These two protein chains interact to form a complex.

Sequence of chain A:
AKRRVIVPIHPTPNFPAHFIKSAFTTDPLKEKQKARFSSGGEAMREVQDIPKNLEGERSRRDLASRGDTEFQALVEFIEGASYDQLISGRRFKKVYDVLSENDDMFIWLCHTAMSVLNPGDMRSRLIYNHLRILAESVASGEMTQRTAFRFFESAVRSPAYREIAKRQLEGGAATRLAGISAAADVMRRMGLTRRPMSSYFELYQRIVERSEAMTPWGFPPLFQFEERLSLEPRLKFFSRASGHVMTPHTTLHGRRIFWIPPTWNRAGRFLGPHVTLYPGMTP

Interface contacts:
Residue P59 in chain B contacts residue R278 in chain A (closest heavy-atom distance 3.3 Å).
Residue P29 in chain B contacts residue F51 in chain A (closest heavy-atom distance 3.6 Å).
Residue P47 in chain B is in contact with residue W282 in chain A (closest heavy-atom distance 3.6 Å).
Residue D72 in chain B contacts residue H297 in chain A (closest heavy-atom distance 3.0 Å).
Residue K23 in chain B contacts residue H32 in chain A (closest heavy-atom distance 3.4 Å).
Residue D49 in chain B contacts residue R104 in chain A (closest heavy-atom distance 3.0 Å).
Residue F24 in chain B contacts residue H32 in chain A (closest heavy-atom distance 3.6 Å).
Residue F44 in chain B contacts residue I283 in chain A (closest heavy-atom distance 3.2 Å).
Residue R62 in chain B contacts residue L100 in chain A (closest heavy-atom distance 3.5 Å).
Residue P27 in chain B contacts residue S53 in chain A (closest heavy-atom distance 2.8 Å).
Residue V30 in chain B is in contact with residue E60 in chain A (closest heavy-atom distance 3.5 Å).
Residue S388 in chain B contacts residue R292 in chain A (closest heavy-atom distance 3.6 Å).
Residue G26 in chain B contacts residue S53 in chain A (closest heavy-atom distance 3.1 Å).
Residue R57 in chain B contacts residue R278 in chain A (closest heavy-atom distance 3.1 Å).
Residue D50 in chain B is in contact with residue I280 in chain A (closest heavy-atom distance 2.7 Å).
Residue V30 in chain B interacts with residue V61 in chain A (closest heavy-atom distance 3.2 Å).
Residue R62 in chain B is in contact with residue H297 in chain A (closest heavy-atom distance 3.6 Å).
Residue P63 in chain B is in contact with residue D98 in chain A (closest heavy-atom distance 3.6 Å).
Residue F24 in chain B contacts residue S36 in chain A (closest heavy-atom distance 3.5 Å).
Residue V30 in chain B contacts residue K107 in chain A (closest heavy-atom distance 3.1 Å).
Residue D49 in chain B interacts with residue I280 in chain A (closest heavy-atom distance 3.6 Å).
Residue F44 in chain B interacts with residue W282 in chain A (closest heavy-atom distance 2.9 Å).
Residue A28 in chain B contacts residue V61 in chain A (closest heavy-atom distance 3.5 Å).
Residue R16 in chain B is in contact with residue P27 in chain A (closest heavy-atom distance 3.5 Å).
Residue M387 in chain B is in contact with residue R292 in chain A (closest heavy-atom distance 3.1 Å).
Residue C77 in chain B is in contact with residue P285 in chain A (closest heavy-atom distance 3.1 Å).
Residue G26 in chain B interacts with residue S52 in chain A (closest heavy-atom distance 3.5 Å).
Residue P33 in chain B interacts with residue W282 in chain A (closest heavy-atom distance 3.5 Å).
Residue M21 in chain B contacts residue F33 in chain A (closest heavy-atom distance 3.5 Å).
Residue A28 in chain B contacts residue F51 in chain A (closest heavy-atom distance 3.7 Å).
Residue Y75 in chain B is in contact with residue W287 in chain A (closest heavy-atom distance 3.0 Å).
Residue I45 in chain B interacts with residue R279 in chain A (closest heavy-atom distance 3.6 Å).
Residue F52 in chain B interacts with residue G103 in chain A (closest heavy-atom distance 3.4 Å).
Residue Y15 in chain B interacts with residue N28 in chain A (closest heavy-atom distance 2.5 Å).
Residue F52 in chain B interacts with residue F106 in chain A (closest heavy-atom distance 3.6 Å).
Residue E43 in chain B is in contact with residue R289 in chain A (closest heavy-atom distance 2.7 Å).
Residue F44 in chain B interacts with residue R289 in chain A (closest heavy-atom distance 3.3 Å).
Residue Y87 in chain B contacts residue Y97 in chain A (closest heavy-atom distance 3.1 Å).
Residue P27 in chain B interacts with residue S52 in chain A (closest heavy-atom distance 3.4 Å).
Residue P89 in chain B contacts residue Y97 in chain A (closest heavy-atom distance 3.5 Å).
Residue D50 in chain B contacts residue R279 in chain A (closest heavy-atom distance 3.1 Å).
Residue Y75 in chain B contacts residue T286 in chain A (closest heavy-atom distance 3.3 Å).
Residue I48 in chain B contacts residue R104 in chain A (closest heavy-atom distance 3.2 Å).
Residue C77 in chain B is in contact with residue G295 in chain A (closest heavy-atom distance 3.6 Å).
Residue F44 in chain B contacts residue F281 in chain A (closest heavy-atom distance 3.5 Å).
Residue V61 in chain B is in contact with residue R278 in chain A (closest heavy-atom distance 3.6 Å).
Residue D49 in chain B contacts residue G103 in chain A (closest heavy-atom distance 3.4 Å).
Residue T389 in chain B interacts with residue R292 in chain A (closest heavy-atom distance 3.0 Å).
Residue D46 in chain B is in contact with residue R104 in chain A (closest heavy-atom distance 3.3 Å).
Residue P29 in chain B contacts residue V61 in chain A (closest heavy-atom distance 3.5 Å).
Residue P33 in chain B contacts residue F51 in chain A (closest heavy-atom distance 3.3 Å).
Residue I45 in chain B interacts with residue T274 in chain A (closest heavy-atom distance 3.4 Å).
Residue D46 in chain B contacts residue I280 in chain A (closest heavy-atom distance 3.4 Å).
Residue F24 in chain B is in contact with residue S52 in chain A (closest heavy-atom distance 3.6 Å).
Residue P27 in chain B interacts with residue V61 in chain A (closest heavy-atom distance 3.6 Å).
Residue D49 in chain B interacts with residue S102 in chain A (closest heavy-atom distance 3.6 Å).
Residue M17 in chain B interacts with residue P27 in chain A (closest heavy-atom distance 3.0 Å).
Residue S35 in chain B interacts with residue K48 in chain A (closest heavy-atom distance 2.7 Å).
Residue V61 in chain B interacts with residue L100 in chain A (closest heavy-atom distance 3.4 Å).
Residue C77 in chain B contacts residue F293 in chain A (closest heavy-atom distance 3.6 Å).

Sequence of chain B:
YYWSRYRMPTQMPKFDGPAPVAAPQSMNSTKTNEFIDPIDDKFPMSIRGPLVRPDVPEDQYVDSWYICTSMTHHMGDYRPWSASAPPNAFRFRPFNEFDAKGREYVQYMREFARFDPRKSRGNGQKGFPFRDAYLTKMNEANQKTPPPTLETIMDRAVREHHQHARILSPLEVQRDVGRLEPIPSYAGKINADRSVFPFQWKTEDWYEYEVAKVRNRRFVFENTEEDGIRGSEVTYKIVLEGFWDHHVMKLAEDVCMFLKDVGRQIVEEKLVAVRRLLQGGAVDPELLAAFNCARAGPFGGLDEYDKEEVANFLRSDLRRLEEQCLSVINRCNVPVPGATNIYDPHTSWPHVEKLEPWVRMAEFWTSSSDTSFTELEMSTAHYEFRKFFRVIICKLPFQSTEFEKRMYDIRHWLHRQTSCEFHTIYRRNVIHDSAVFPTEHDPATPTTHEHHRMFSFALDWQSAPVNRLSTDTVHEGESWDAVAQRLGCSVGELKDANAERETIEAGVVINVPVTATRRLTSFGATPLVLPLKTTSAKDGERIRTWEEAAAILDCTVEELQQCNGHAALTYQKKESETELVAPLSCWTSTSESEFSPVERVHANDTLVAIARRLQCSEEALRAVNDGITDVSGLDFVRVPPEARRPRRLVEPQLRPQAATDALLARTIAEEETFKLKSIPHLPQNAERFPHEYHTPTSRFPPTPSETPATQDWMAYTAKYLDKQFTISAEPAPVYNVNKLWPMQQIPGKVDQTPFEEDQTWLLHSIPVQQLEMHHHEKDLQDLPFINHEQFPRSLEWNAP